Sequence of the first protein:
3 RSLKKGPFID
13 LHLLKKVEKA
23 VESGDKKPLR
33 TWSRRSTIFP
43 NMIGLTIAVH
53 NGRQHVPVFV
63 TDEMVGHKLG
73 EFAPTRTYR

Contacts between the two chains:
Residue Y86 in the second protein interacts with residue G68 in the first protein (closest heavy-atom distance 3.0 Å).
Residue G84 in the second protein contacts residue M66 in the first protein (closest heavy-atom distance 4.7 Å).
Residue D82 in the second protein is in contact with residue H69 in the first protein (closest heavy-atom distance 3.1 Å).
Residue K78 in the second protein interacts with residue V67 in the first protein (closest heavy-atom distance 4.6 Å).
Residue Y86 in the second protein interacts with residue R3 in the first protein (closest heavy-atom distance 3.5 Å).
Residue K78 in the second protein is in contact with residue E65 in the first protein (closest heavy-atom distance 2.6 Å).
Residue L83 in the second protein interacts with residue I40 in the first protein (closest heavy-atom distance 3.6 Å).
Residue C85 in the second protein is in contact with residue L5 in the first protein (closest heavy-atom distance 3.7 Å).
Residue R87 in the second protein is in contact with residue R3 in the first protein (closest heavy-atom distance 4.0 Å).
Residue L83 in the second protein contacts residue V60 in the first protein (closest heavy-atom distance 4.3 Å).
Residue L83 in the second protein interacts with residue G68 in the first protein (closest heavy-atom distance 2.8 Å).
Residue L89 in the second protein contacts residue G68 in the first protein (closest heavy-atom distance 4.8 Å).
Residue R90 in the second protein interacts with residue E73 in the first protein (closest heavy-atom distance 2.8 Å).
Residue D82 in the second protein is in contact with residue M66 in the first protein (closest heavy-atom distance 4.2 Å).
Residue L83 in the second protein contacts residue H69 in the first protein (closest heavy-atom distance 3.5 Å).
Residue C85 in the second protein interacts with residue I40 in the first protein (closest heavy-atom distance 4.6 Å).
Residue L80 in the second protein contacts residue G68 in the first protein (closest heavy-atom distance 3.3 Å).
Residue R98 in the second protein contacts residue R3 in the first protein (closest heavy-atom distance 4.6 Å).
Residue C85 in the second protein contacts residue P9 in the first protein (closest heavy-atom distance 3.7 Å).
Residue C85 in the second protein contacts residue T39 in the first protein (closest heavy-atom distance 3.9 Å).
Residue G84 in the second protein is in contact with residue V67 in the first protein (closest heavy-atom distance 3.8 Å).
Residue L83 in the second protein contacts residue M66 in the first protein (closest heavy-atom distance 3.2 Å).
Residue C85 in the second protein interacts with residue V67 in the first protein (closest heavy-atom distance 3.1 Å).
Residue L83 in the second protein interacts with residue V67 in the first protein (closest heavy-atom distance 2.8 Å).
Residue C85 in the second protein is in contact with residue G68 in the first protein (closest heavy-atom distance 3.2 Å).
Residue D82 in the second protein contacts residue E65 in the first protein (closest heavy-atom distance 3.3 Å).
Residue V97 in the second protein is in contact with residue R3 in the first protein (closest heavy-atom distance 4.9 Å).
Residue G88 in the second protein contacts residue H69 in the first protein (closest heavy-atom distance 3.6 Å).
Residue L80 in the second protein interacts with residue V67 in the first protein (closest heavy-atom distance 3.8 Å).
Residue G88 in the second protein contacts residue G68 in the first protein (closest heavy-atom distance 3.2 Å).
Residue L89 in the second protein contacts residue E73 in the first protein (closest heavy-atom distance 3.4 Å).
Residue C85 in the second protein interacts with residue F10 in the first protein (closest heavy-atom distance 4.2 Å).
Residue R90 in the second protein interacts with residue H69 in the first protein (closest heavy-atom distance 3.6 Å).
Residue L83 in the second protein is in contact with residue E73 in the first protein (closest heavy-atom distance 3.5 Å).
Residue D82 in the second protein interacts with residue V67 in the first protein (closest heavy-atom distance 4.2 Å).
Residue Y86 in the second protein interacts with residue L5 in the first protein (closest heavy-atom distance 4.2 Å).
Residue G84 in the second protein contacts residue H69 in the first protein (closest heavy-atom distance 2.7 Å).
Residue R93 in the second protein is in contact with residue F74 in the first protein (closest heavy-atom distance 3.8 Å).
Residue Y86 in the second protein contacts residue H69 in the first protein (closest heavy-atom distance 3.9 Å).
Residue L83 in the second protein is in contact with residue L71 in the first protein (closest heavy-atom distance 4.0 Å).
Residue R87 in the second protein contacts residue G68 in the first protein (closest heavy-atom distance 2.9 Å).
Residue D82 in the second protein is in contact with residue G68 in the first protein (closest heavy-atom distance 3.1 Å).
Residue R87 in the second protein contacts residue H69 in the first protein (closest heavy-atom distance 2.8 Å).
Residue R93 in the second protein contacts residue E73 in the first protein (closest heavy-atom distance 2.8 Å).
Residue R79 in the second protein interacts with residue V67 in the first protein (closest heavy-atom distance 3.6 Å).
Residue G84 in the second protein is in contact with residue K70 in the first protein (closest heavy-atom distance 4.5 Å).
Residue L83 in the second protein is in contact with residue K70 in the first protein (closest heavy-atom distance 3.7 Å).
Residue M81 in the second protein is in contact with residue V67 in the first protein (closest heavy-atom distance 3.8 Å).
Residue C85 in the second protein contacts residue K70 in the first protein (closest heavy-atom distance 4.1 Å).
Residue G84 in the second protein contacts residue T39 in the first protein (closest heavy-atom distance 3.4 Å).
Residue C85 in the second protein contacts residue H69 in the first protein (closest heavy-atom distance 3.1 Å).
Residue M81 in the second protein is in contact with residue G68 in the first protein (closest heavy-atom distance 4.7 Å).
Residue Y86 in the second protein interacts with residue V67 in the first protein (closest heavy-atom distance 3.3 Å).
Residue R92 in the second protein interacts with residue E65 in the first protein (closest heavy-atom distance 2.7 Å).
Residue G84 in the second protein interacts with residue G68 in the first protein (closest heavy-atom distance 3.5 Å).
Residue K103 in the second protein interacts with residue E73 in the first protein (closest heavy-atom distance 4.4 Å).
Residue G84 in the second protein contacts residue I40 in the first protein (closest heavy-atom distance 3.1 Å).
Residue R90 in the second protein contacts residue G72 in the first protein (closest heavy-atom distance 4.8 Å).
Residue L89 in the second protein interacts with residue H69 in the first protein (closest heavy-atom distance 4.0 Å).
Residue K103 in the second protein contacts residue Y80 in the first protein (closest heavy-atom distance 4.5 Å).

These two protein chains interact to form a complex.

Sequence of the second protein:
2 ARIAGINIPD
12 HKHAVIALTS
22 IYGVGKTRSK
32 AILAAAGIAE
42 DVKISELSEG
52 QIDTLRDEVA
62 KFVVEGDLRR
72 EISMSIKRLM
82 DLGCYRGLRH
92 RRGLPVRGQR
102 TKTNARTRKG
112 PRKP